Sequence of protein 1:
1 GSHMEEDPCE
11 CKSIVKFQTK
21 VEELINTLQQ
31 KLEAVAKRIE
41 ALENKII

Sequence of protein 2:
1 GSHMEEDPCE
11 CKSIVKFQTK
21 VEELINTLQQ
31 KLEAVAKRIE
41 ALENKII

Residue-level contacts at the interface:
Residue Q18 in protein 1 contacts residue F17 in protein 2 (closest heavy-atom distance 2.9 Å).
Residue Q29 in protein 1 interacts with residue L28 in protein 2 (closest heavy-atom distance 3.0 Å).
Residue L32 in protein 1 contacts residue L32 in protein 2 (closest heavy-atom distance 3.3 Å).
Residue T19 in protein 1 interacts with residue F17 in protein 2 (closest heavy-atom distance 5.0 Å).
Residue I39 in protein 1 interacts with residue I39 in protein 2 (closest heavy-atom distance 3.5 Å).
Residue Q18 in protein 1 interacts with residue S13 in protein 2 (closest heavy-atom distance 5.0 Å).
Residue V35 in protein 1 is in contact with residue V35 in protein 2 (closest heavy-atom distance 3.0 Å).
Residue I14 in protein 1 contacts residue Q18 in protein 2 (closest heavy-atom distance 4.9 Å).
Residue L32 in protein 1 is in contact with residue T27 in protein 2 (closest heavy-atom distance 4.6 Å).
Residue I39 in protein 1 is in contact with residue V35 in protein 2 (closest heavy-atom distance 4.0 Å).
Residue C11 in protein 1 contacts residue E10 in protein 2 (closest heavy-atom distance 4.3 Å).
Residue I46 in protein 1 contacts residue A41 in protein 2 (closest heavy-atom distance 4.3 Å).
Residue I25 in protein 1 contacts residue V21 in protein 2 (closest heavy-atom distance 4.2 Å).
Residue Q18 in protein 1 interacts with residue I14 in protein 2 (closest heavy-atom distance 2.4 Å).
Residue A36 in protein 1 is in contact with residue V35 in protein 2 (closest heavy-atom distance 4.5 Å).
Residue I25 in protein 1 is in contact with residue L24 in protein 2 (closest heavy-atom distance 4.2 Å).
Residue V21 in protein 1 is in contact with residue V21 in protein 2 (closest heavy-atom distance 3.7 Å).
Residue L42 in protein 1 is in contact with residue L42 in protein 2 (closest heavy-atom distance 3.5 Å).
Residue I14 in protein 1 is in contact with residue I14 in protein 2 (closest heavy-atom distance 3.6 Å).
Residue C11 in protein 1 interacts with residue C9 in protein 2 (closest heavy-atom distance 2.0 Å).
Residue Q29 in protein 1 contacts residue L24 in protein 2 (closest heavy-atom distance 4.9 Å).
Residue V15 in protein 1 interacts with residue I14 in protein 2 (closest heavy-atom distance 2.9 Å).
Residue C11 in protein 1 interacts with residue I14 in protein 2 (closest heavy-atom distance 4.0 Å).
Residue E22 in protein 1 interacts with residue F17 in protein 2 (closest heavy-atom distance 3.1 Å).
Residue L32 in protein 1 contacts residue K31 in protein 2 (closest heavy-atom distance 2.9 Å).
Residue E43 in protein 1 contacts residue R38 in protein 2 (closest heavy-atom distance 4.9 Å).
Residue V15 in protein 1 is in contact with residue E10 in protein 2 (closest heavy-atom distance 4.9 Å).
Residue I46 in protein 1 interacts with residue L42 in protein 2 (closest heavy-atom distance 3.4 Å).
Residue I25 in protein 1 is in contact with residue L28 in protein 2 (closest heavy-atom distance 3.3 Å).
Residue I46 in protein 1 contacts residue K45 in protein 2 (closest heavy-atom distance 3.7 Å).
Residue I39 in protein 1 contacts residue L42 in protein 2 (closest heavy-atom distance 3.7 Å).
Residue E43 in protein 1 contacts residue L42 in protein 2 (closest heavy-atom distance 4.1 Å).
Residue I39 in protein 1 contacts residue R38 in protein 2 (closest heavy-atom distance 3.6 Å).
Residue I25 in protein 1 interacts with residue I25 in protein 2 (closest heavy-atom distance 3.3 Å).
Residue L32 in protein 1 is in contact with residue L28 in protein 2 (closest heavy-atom distance 3.3 Å).
Residue L32 in protein 1 contacts residue V35 in protein 2 (closest heavy-atom distance 4.2 Å).
Residue V21 in protein 1 is in contact with residue F17 in protein 2 (closest heavy-atom distance 4.6 Å).
Residue I46 in protein 1 contacts residue I46 in protein 2 (closest heavy-atom distance 3.5 Å).
Residue L28 in protein 1 is in contact with residue L28 in protein 2 (closest heavy-atom distance 3.3 Å).
Residue Q29 in protein 1 is in contact with residue T27 in protein 2 (closest heavy-atom distance 4.7 Å).
Residue Q18 in protein 1 contacts residue V15 in protein 2 (closest heavy-atom distance 4.3 Å).
Residue Q18 in protein 1 contacts residue Q18 in protein 2 (closest heavy-atom distance 3.2 Å).

This data describes a binding interaction between two proteins.